Residue-level contacts at the interface:
Residue R55 in chain B is in contact with residue V9 in chain A (closest heavy-atom distance 3.7 Å).

Sequence of chain A:
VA

Sequence of chain B:
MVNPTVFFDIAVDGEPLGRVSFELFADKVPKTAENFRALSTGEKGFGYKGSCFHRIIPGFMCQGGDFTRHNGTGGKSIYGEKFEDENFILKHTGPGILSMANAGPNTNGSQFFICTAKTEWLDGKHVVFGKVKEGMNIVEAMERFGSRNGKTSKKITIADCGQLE

This data describes a binding interaction between two proteins.